Sequence of chain B:
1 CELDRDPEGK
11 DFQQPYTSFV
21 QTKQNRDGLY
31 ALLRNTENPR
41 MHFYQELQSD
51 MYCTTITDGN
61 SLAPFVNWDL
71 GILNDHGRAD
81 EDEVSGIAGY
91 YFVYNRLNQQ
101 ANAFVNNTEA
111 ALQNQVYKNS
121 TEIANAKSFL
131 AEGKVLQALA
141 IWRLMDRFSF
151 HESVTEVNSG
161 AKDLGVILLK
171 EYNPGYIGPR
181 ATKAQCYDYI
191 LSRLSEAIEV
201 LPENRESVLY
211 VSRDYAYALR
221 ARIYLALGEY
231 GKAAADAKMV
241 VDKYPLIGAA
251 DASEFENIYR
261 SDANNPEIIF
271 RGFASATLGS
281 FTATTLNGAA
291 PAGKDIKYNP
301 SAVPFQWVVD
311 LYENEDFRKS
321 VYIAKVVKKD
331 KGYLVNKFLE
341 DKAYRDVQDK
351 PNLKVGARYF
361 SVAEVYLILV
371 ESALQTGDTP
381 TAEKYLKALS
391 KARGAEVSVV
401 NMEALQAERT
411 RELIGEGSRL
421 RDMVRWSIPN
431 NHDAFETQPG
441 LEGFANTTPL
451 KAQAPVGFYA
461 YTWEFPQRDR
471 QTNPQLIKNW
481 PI

Interface contacts:
Residue R78 in chain B interacts with residue R10 in chain A (closest heavy-atom distance 4.7 Å).
Residue D82 in chain B interacts with residue R10 in chain A (closest heavy-atom distance 4.1 Å).
Residue G59 in chain B interacts with residue T3 in chain A (closest heavy-atom distance 3.3 Å).
Residue G59 in chain B interacts with residue T4 in chain A (closest heavy-atom distance 3.0 Å).
Residue G59 in chain B contacts residue S2 in chain A (closest heavy-atom distance 4.4 Å).
Residue N60 in chain B contacts residue G5 in chain A (closest heavy-atom distance 3.2 Å).
Residue S61 in chain B interacts with residue S2 in chain A (closest heavy-atom distance 4.3 Å).
Residue S61 in chain B is in contact with residue T4 in chain A (closest heavy-atom distance 3.8 Å).
Residue S61 in chain B interacts with residue G5 in chain A (closest heavy-atom distance 5.0 Å).
Residue N60 in chain B contacts residue A6 in chain A (closest heavy-atom distance 4.8 Å).
Residue I72 in chain B contacts residue G5 in chain A (closest heavy-atom distance 3.5 Å).
Residue D80 in chain B is in contact with residue Q9 in chain A (closest heavy-atom distance 3.8 Å).
Residue R78 in chain B interacts with residue Q9 in chain A (closest heavy-atom distance 3.7 Å).
Residue N60 in chain B interacts with residue T4 in chain A (closest heavy-atom distance 3.3 Å).
Residue G59 in chain B is in contact with residue G5 in chain A (closest heavy-atom distance 3.3 Å).

These two protein chains interact to form a complex.

Sequence of chain A:
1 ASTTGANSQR